Sequence of chain B:
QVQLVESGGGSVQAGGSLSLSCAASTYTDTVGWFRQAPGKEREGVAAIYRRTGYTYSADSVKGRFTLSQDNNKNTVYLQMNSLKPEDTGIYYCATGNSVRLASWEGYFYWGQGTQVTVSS

Sequence of chain A:
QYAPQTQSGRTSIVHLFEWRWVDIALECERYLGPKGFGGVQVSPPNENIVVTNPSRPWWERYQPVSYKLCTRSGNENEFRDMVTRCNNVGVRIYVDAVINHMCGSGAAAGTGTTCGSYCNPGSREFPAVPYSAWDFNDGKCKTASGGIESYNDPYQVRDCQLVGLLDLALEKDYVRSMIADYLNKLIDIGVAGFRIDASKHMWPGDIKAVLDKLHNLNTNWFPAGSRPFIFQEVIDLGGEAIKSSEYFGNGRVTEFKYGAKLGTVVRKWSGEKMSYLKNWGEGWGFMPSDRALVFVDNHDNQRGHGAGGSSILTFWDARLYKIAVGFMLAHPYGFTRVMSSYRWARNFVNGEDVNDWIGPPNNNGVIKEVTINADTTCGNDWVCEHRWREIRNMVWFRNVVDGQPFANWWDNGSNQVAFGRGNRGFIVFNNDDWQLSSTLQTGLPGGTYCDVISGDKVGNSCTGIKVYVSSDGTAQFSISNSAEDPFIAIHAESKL

The following describes two proteins that form a bound complex.

Residue-level contacts at the interface:
Residue A144 in chain A contacts residue K62 in chain B (closest heavy-atom distance 3.8 Å).
Residue G106 in chain A contacts residue T52 in chain B (closest heavy-atom distance 2.9 Å).
Residue E352 in chain A interacts with residue F108 in chain B (closest heavy-atom distance 2.9 Å).
Residue V163 in chain A interacts with residue Y54 in chain B (closest heavy-atom distance 3.5 Å).
Residue Y151 in chain A is in contact with residue V99 in chain B (closest heavy-atom distance 3.1 Å).
Residue L165 in chain A is in contact with residue T52 in chain B (closest heavy-atom distance 3.6 Å).
Residue S145 in chain A contacts residue Y54 in chain B (closest heavy-atom distance 2.8 Å).
Residue V163 in chain A contacts residue Y49 in chain B (closest heavy-atom distance 3.5 Å).
Residue Q161 in chain A interacts with residue Y54 in chain B (closest heavy-atom distance 4.6 Å).
Residue S105 in chain A is in contact with residue Y54 in chain B (closest heavy-atom distance 4.7 Å).
Residue N347 in chain A interacts with residue Q1 in chain B (closest heavy-atom distance 3.0 Å).
Residue D356 in chain A interacts with residue D29 in chain B (closest heavy-atom distance 4.3 Å).
Residue V349 in chain A interacts with residue V2 in chain B (closest heavy-atom distance 3.5 Å).
Residue N53 in chain A contacts residue R50 in chain B (closest heavy-atom distance 3.0 Å).
Residue N355 in chain A contacts residue T26 in chain B (closest heavy-atom distance 4.0 Å).
Residue W59 in chain A is in contact with residue D29 in chain B (closest heavy-atom distance 4.1 Å).
Residue E149 in chain A contacts residue Y54 in chain B (closest heavy-atom distance 4.3 Å).
Residue W59 in chain A contacts residue R51 in chain B (closest heavy-atom distance 3.4 Å).
Residue W58 in chain A interacts with residue R51 in chain B (closest heavy-atom distance 4.1 Å).
Residue G147 in chain A contacts residue Y54 in chain B (closest heavy-atom distance 3.5 Å).
Residue E149 in chain A interacts with residue A102 in chain B (closest heavy-atom distance 3.8 Å).
Residue N53 in chain A is in contact with residue N72 in chain B (closest heavy-atom distance 3.5 Å).
Residue V354 in chain A contacts residue T28 in chain B (closest heavy-atom distance 4.1 Å).
Residue Q63 in chain A is in contact with residue R51 in chain B (closest heavy-atom distance 2.9 Å).
Residue N53 in chain A contacts residue Y27 in chain B (closest heavy-atom distance 4.2 Å).
Residue V349 in chain A interacts with residue F108 in chain B (closest heavy-atom distance 3.1 Å).
Residue Y151 in chain A contacts residue R100 in chain B (closest heavy-atom distance 3.6 Å).
Residue V349 in chain A interacts with residue Y109 in chain B (closest heavy-atom distance 4.0 Å).
Residue N350 in chain A is in contact with residue F108 in chain B (closest heavy-atom distance 2.6 Å).
Residue N350 in chain A interacts with residue Y109 in chain B (closest heavy-atom distance 4.5 Å).
Residue N53 in chain A interacts with residue N74 in chain B (closest heavy-atom distance 3.5 Å).
Residue K200 in chain A is in contact with residue R100 in chain B (closest heavy-atom distance 4.2 Å).
Residue G164 in chain A is in contact with residue Y54 in chain B (closest heavy-atom distance 3.5 Å).
Residue V163 in chain A interacts with residue V99 in chain B (closest heavy-atom distance 3.3 Å).
Residue V354 in chain A contacts residue T26 in chain B (closest heavy-atom distance 3.9 Å).
Residue H305 in chain A interacts with residue N97 in chain B (closest heavy-atom distance 3.1 Å).
Residue V354 in chain A interacts with residue Y27 in chain B (closest heavy-atom distance 3.2 Å).
Residue N53 in chain A contacts residue D70 in chain B (closest heavy-atom distance 3.0 Å).
Residue A107 in chain A interacts with residue T52 in chain B (closest heavy-atom distance 4.2 Å).
Residue F348 in chain A interacts with residue Q1 in chain B (closest heavy-atom distance 4.0 Å).
Residue E240 in chain A is in contact with residue R100 in chain B (closest heavy-atom distance 2.9 Å).
Residue N53 in chain A contacts residue K73 in chain B (closest heavy-atom distance 3.1 Å).
Residue V354 in chain A contacts residue F108 in chain B (closest heavy-atom distance 3.5 Å).
Residue Q63 in chain A is in contact with residue T52 in chain B (closest heavy-atom distance 4.1 Å).
Residue E149 in chain A contacts residue Y56 in chain B (closest heavy-atom distance 3.6 Å).
Residue I148 in chain A contacts residue Y54 in chain B (closest heavy-atom distance 4.3 Å).
Residue N53 in chain A is in contact with residue N71 in chain B (closest heavy-atom distance 3.4 Å).
Residue T52 in chain A interacts with residue N71 in chain B (closest heavy-atom distance 4.5 Å).
Residue W59 in chain A interacts with residue Y27 in chain B (closest heavy-atom distance 3.3 Å).
Residue S105 in chain A interacts with residue T52 in chain B (closest heavy-atom distance 4.1 Å).
Residue S145 in chain A is in contact with residue T55 in chain B (closest heavy-atom distance 3.7 Å).
Residue W59 in chain A is in contact with residue R50 in chain B (closest heavy-atom distance 4.6 Å).
Residue G146 in chain A contacts residue Y54 in chain B (closest heavy-atom distance 4.5 Å).
Residue P54 in chain A interacts with residue Y27 in chain B (closest heavy-atom distance 3.5 Å).
Residue G164 in chain A is in contact with residue T52 in chain B (closest heavy-atom distance 3.7 Å).
Residue G104 in chain A is in contact with residue T52 in chain B (closest heavy-atom distance 3.7 Å).
Residue E352 in chain A is in contact with residue N97 in chain B (closest heavy-atom distance 1.8 Å).
Residue V163 in chain A contacts residue T52 in chain B (closest heavy-atom distance 2.6 Å).
Residue W357 in chain A is in contact with residue Y27 in chain B (closest heavy-atom distance 3.6 Å).
Residue S145 in chain A interacts with residue Y56 in chain B (closest heavy-atom distance 4.1 Å).